Interface contacts:
Residue V123 in protein 2 is in contact with residue N30 in protein 1 (closest heavy-atom distance 2.8 Å).
Residue I122 in protein 2 interacts with residue I27 in protein 1 (closest heavy-atom distance 2.6 Å).
Residue A31 in protein 2 interacts with residue A11 in protein 1 (closest heavy-atom distance 4.8 Å).
Residue I122 in protein 2 contacts residue N30 in protein 1 (closest heavy-atom distance 4.7 Å).
Residue W30 in protein 2 is in contact with residue V10 in protein 1 (closest heavy-atom distance 5.0 Å).

Sequence of protein 1:
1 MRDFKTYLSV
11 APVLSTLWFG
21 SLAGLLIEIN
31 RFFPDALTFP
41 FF

This data describes a binding interaction between two proteins.

Sequence of protein 2:
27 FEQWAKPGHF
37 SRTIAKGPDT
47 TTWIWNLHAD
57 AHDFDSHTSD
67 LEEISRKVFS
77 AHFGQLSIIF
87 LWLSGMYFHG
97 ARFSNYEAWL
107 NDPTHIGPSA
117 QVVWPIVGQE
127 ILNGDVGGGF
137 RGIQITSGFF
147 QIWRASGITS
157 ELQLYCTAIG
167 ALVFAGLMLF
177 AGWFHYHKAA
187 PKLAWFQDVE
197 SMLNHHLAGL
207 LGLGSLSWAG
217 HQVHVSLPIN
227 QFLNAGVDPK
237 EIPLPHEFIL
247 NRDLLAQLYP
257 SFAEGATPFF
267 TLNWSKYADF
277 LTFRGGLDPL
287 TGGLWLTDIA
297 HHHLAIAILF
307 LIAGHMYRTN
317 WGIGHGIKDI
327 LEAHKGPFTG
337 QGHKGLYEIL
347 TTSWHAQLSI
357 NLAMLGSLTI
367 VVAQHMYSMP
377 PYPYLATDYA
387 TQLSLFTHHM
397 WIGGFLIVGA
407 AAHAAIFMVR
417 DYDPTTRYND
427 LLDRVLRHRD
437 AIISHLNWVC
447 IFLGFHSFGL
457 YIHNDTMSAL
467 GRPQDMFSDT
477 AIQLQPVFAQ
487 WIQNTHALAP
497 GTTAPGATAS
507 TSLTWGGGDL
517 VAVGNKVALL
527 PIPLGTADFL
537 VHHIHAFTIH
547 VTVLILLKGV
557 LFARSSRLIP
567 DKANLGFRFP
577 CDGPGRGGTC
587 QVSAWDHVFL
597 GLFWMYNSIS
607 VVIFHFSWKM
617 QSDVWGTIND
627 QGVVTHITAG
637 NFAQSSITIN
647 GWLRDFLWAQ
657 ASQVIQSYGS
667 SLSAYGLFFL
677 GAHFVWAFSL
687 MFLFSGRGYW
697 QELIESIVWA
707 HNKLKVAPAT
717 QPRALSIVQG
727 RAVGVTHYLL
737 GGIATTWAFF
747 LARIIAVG